Sequence of the second protein:
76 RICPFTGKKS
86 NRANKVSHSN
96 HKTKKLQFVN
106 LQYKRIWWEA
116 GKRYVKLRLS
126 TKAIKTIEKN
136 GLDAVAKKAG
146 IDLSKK

This data describes a binding interaction between two proteins.

Contacts between the two chains:
Residue N77 in the first protein contacts residue W112 in the second protein (closest heavy-atom distance 3.9 Å).
Residue T82 in the first protein is in contact with residue A115 in the second protein (closest heavy-atom distance 4.8 Å).
Residue R76 in the first protein contacts residue E133 in the second protein (closest heavy-atom distance 4.5 Å).

Sequence of the first protein:
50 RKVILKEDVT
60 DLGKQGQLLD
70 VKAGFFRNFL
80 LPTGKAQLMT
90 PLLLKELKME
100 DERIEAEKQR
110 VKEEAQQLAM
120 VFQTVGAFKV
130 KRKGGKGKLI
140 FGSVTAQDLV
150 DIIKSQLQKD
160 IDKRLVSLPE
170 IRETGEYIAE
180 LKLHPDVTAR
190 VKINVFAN